Sequence of the second protein:
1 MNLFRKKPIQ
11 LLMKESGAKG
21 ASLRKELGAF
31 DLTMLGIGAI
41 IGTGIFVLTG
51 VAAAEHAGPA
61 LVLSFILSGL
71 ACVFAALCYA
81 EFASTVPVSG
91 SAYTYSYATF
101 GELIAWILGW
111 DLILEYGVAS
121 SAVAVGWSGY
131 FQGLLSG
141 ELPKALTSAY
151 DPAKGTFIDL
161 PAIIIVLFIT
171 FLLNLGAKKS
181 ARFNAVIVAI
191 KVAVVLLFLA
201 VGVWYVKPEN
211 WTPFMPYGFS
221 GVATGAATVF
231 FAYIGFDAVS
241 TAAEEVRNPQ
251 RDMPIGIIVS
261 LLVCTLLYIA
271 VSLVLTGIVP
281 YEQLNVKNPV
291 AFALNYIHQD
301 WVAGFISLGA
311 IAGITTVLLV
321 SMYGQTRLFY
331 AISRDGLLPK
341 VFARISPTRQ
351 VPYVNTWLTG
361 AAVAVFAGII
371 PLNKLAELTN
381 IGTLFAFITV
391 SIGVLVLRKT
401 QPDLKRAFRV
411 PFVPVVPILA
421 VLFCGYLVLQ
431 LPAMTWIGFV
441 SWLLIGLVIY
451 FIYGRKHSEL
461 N

Sequence of the first protein:
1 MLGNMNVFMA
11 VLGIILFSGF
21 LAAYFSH

These two protein chains interact to form a complex.

Interface contacts:
Residue V188 in the second protein interacts with residue F8 in the first protein (closest heavy-atom distance 4.5 Å).
Residue A193 in the second protein is in contact with residue L12 in the first protein (closest heavy-atom distance 4.0 Å).
Residue V302 in the second protein interacts with residue A22 in the first protein (closest heavy-atom distance 4.5 Å).
Residue I190 in the second protein is in contact with residue V11 in the first protein (closest heavy-atom distance 5.0 Å).
Residue V194 in the second protein is in contact with residue I15 in the first protein (closest heavy-atom distance 4.2 Å).
Residue L197 in the second protein contacts residue L16 in the first protein (closest heavy-atom distance 3.9 Å).
Residue A185 in the second protein interacts with residue F8 in the first protein (closest heavy-atom distance 3.8 Å).
Residue D300 in the second protein interacts with residue S26 in the first protein (closest heavy-atom distance 4.5 Å).
Residue F30 in the second protein interacts with residue M1 in the first protein (closest heavy-atom distance 3.3 Å).
Residue A189 in the second protein is in contact with residue F8 in the first protein (closest heavy-atom distance 3.4 Å).
Residue L197 in the second protein contacts residue G19 in the first protein (closest heavy-atom distance 3.6 Å).
Residue L197 in the second protein is in contact with residue I15 in the first protein (closest heavy-atom distance 4.5 Å).
Residue A193 in the second protein contacts residue V11 in the first protein (closest heavy-atom distance 4.8 Å).
Residue A193 in the second protein is in contact with residue I15 in the first protein (closest heavy-atom distance 3.7 Å).
Residue A29 in the second protein is in contact with residue M1 in the first protein (closest heavy-atom distance 3.3 Å).
Residue W301 in the second protein is in contact with residue F25 in the first protein (closest heavy-atom distance 4.1 Å).
Residue F305 in the second protein contacts residue S18 in the first protein (closest heavy-atom distance 3.9 Å).
Residue L196 in the second protein interacts with residue L16 in the first protein (closest heavy-atom distance 4.1 Å).
Residue R182 in the second protein contacts residue N4 in the first protein (closest heavy-atom distance 3.3 Å).
Residue G28 in the second protein is in contact with residue M1 in the first protein (closest heavy-atom distance 3.5 Å).
Residue V302 in the second protein contacts residue A23 in the first protein (closest heavy-atom distance 3.7 Å).
Residue R182 in the second protein contacts residue V7 in the first protein (closest heavy-atom distance 3.6 Å).
Residue Y205 in the second protein interacts with residue H27 in the first protein (closest heavy-atom distance 4.4 Å).
Residue I190 in the second protein contacts residue I15 in the first protein (closest heavy-atom distance 3.7 Å).
Residue V201 in the second protein is in contact with residue G19 in the first protein (closest heavy-atom distance 4.8 Å).
Residue A189 in the second protein interacts with residue I15 in the first protein (closest heavy-atom distance 4.5 Å).
Residue F305 in the second protein interacts with residue A22 in the first protein (closest heavy-atom distance 4.5 Å).
Residue M34 in the second protein is in contact with residue F8 in the first protein (closest heavy-atom distance 3.5 Å).
Residue F30 in the second protein is in contact with residue N4 in the first protein (closest heavy-atom distance 3.6 Å).
Residue H298 in the second protein contacts residue H27 in the first protein (closest heavy-atom distance 3.9 Å).
Residue Q299 in the second protein contacts residue A22 in the first protein (closest heavy-atom distance 4.4 Å).
Residue Q299 in the second protein contacts residue A23 in the first protein (closest heavy-atom distance 3.0 Å).
Residue V192 in the second protein is in contact with residue F8 in the first protein (closest heavy-atom distance 4.6 Å).
Residue V186 in the second protein is in contact with residue V11 in the first protein (closest heavy-atom distance 4.2 Å).
Residue F30 in the second protein is in contact with residue F8 in the first protein (closest heavy-atom distance 3.6 Å).
Residue F30 in the second protein contacts residue M5 in the first protein (closest heavy-atom distance 3.5 Å).
Residue V192 in the second protein interacts with residue L12 in the first protein (closest heavy-atom distance 4.0 Å).
Residue A181 in the second protein contacts residue N4 in the first protein (closest heavy-atom distance 3.3 Å).
Residue D31 in the second protein contacts residue N4 in the first protein (closest heavy-atom distance 3.5 Å).
Residue I297 in the second protein is in contact with residue H27 in the first protein (closest heavy-atom distance 4.7 Å).
Residue Q299 in the second protein is in contact with residue S26 in the first protein (closest heavy-atom distance 3.7 Å).
Residue H298 in the second protein contacts residue S26 in the first protein (closest heavy-atom distance 2.9 Å).
Residue V186 in the second protein contacts residue V7 in the first protein (closest heavy-atom distance 3.6 Å).
Residue V201 in the second protein is in contact with residue F20 in the first protein (closest heavy-atom distance 4.9 Å).
Residue A189 in the second protein contacts residue L12 in the first protein (closest heavy-atom distance 4.4 Å).
Residue F305 in the second protein interacts with residue I15 in the first protein (closest heavy-atom distance 4.5 Å).
Residue A189 in the second protein interacts with residue V11 in the first protein (closest heavy-atom distance 3.5 Å).
Residue A200 in the second protein contacts residue F20 in the first protein (closest heavy-atom distance 3.6 Å).
Residue A193 in the second protein contacts residue L16 in the first protein (closest heavy-atom distance 3.7 Å).
Residue L196 in the second protein contacts residue L12 in the first protein (closest heavy-atom distance 4.3 Å).
Residue V201 in the second protein interacts with residue A23 in the first protein (closest heavy-atom distance 3.6 Å).
Residue E26 in the second protein is in contact with residue M1 in the first protein (closest heavy-atom distance 4.3 Å).
Residue W301 in the second protein interacts with residue A22 in the first protein (closest heavy-atom distance 3.9 Å).
Residue V302 in the second protein interacts with residue G19 in the first protein (closest heavy-atom distance 4.0 Å).
Residue F305 in the second protein interacts with residue G19 in the first protein (closest heavy-atom distance 4.2 Å).
Residue A185 in the second protein interacts with residue N4 in the first protein (closest heavy-atom distance 4.2 Å).
Residue D31 in the second protein interacts with residue M1 in the first protein (closest heavy-atom distance 3.2 Å).
Residue R182 in the second protein contacts residue G3 in the first protein (closest heavy-atom distance 3.4 Å).
Residue L197 in the second protein interacts with residue F20 in the first protein (closest heavy-atom distance 3.9 Å).